Sequence of chain B:
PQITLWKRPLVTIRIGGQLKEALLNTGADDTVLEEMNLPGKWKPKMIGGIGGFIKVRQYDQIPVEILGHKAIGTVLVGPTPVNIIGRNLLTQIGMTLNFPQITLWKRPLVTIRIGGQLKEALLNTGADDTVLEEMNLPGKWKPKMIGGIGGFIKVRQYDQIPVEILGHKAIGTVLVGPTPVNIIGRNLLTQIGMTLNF

Residue-level contacts at the interface:
Residue D29 in chain B interacts with residue A8 in chain A (closest heavy-atom distance 3.1 Å).
Residue G153 in chain B interacts with residue L5 in chain A (closest heavy-atom distance 3.9 Å).
Residue I84 in chain B is in contact with residue L5 in chain A (closest heavy-atom distance 3.7 Å).
Residue R112 in chain B contacts residue A8 in chain A (closest heavy-atom distance 3.4 Å).
Residue D29 in chain B is in contact with residue M9 in chain A (closest heavy-atom distance 4.2 Å).
Residue R8 in chain B contacts residue R3 in chain A (closest heavy-atom distance 3.6 Å).
Residue I188 in chain B is in contact with residue V4 in chain A (closest heavy-atom distance 3.4 Å).
Residue N129 in chain B is in contact with residue L5 in chain A (closest heavy-atom distance 4.1 Å).
Residue N25 in chain B is in contact with residue L5 in chain A (closest heavy-atom distance 2.8 Å).
Residue D30 in chain B interacts with residue A8 in chain A (closest heavy-atom distance 4.0 Å).
Residue G48 in chain B is in contact with residue A8 in chain A (closest heavy-atom distance 2.8 Å).
Residue G27 in chain B is in contact with residue A6 in chain A (closest heavy-atom distance 3.3 Å).
Residue I188 in chain B is in contact with residue A6 in chain A (closest heavy-atom distance 3.9 Å).
Residue R8 in chain B is in contact with residue K1 in chain A (closest heavy-atom distance 4.0 Å).
Residue P81 in chain B contacts residue L5 in chain A (closest heavy-atom distance 3.8 Å).
Residue I50 in chain B interacts with residue A6 in chain A (closest heavy-atom distance 4.2 Å).
Residue G49 in chain B is in contact with residue A6 in chain A (closest heavy-atom distance 3.4 Å).
Residue Q58 in chain B contacts residue M9 in chain A (closest heavy-atom distance 4.1 Å).
Residue G48 in chain B contacts residue A6 in chain A (closest heavy-atom distance 4.0 Å).
Residue I154 in chain B is in contact with residue A6 in chain A (closest heavy-atom distance 4.3 Å).
Residue D134 in chain B interacts with residue V4 in chain A (closest heavy-atom distance 4.2 Å).
Residue A132 in chain B interacts with residue L5 in chain A (closest heavy-atom distance 4.3 Å).
Residue V136 in chain B interacts with residue V4 in chain A (closest heavy-atom distance 3.9 Å).
Residue A132 in chain B is in contact with residue V4 in chain A (closest heavy-atom distance 3.9 Å).
Residue P81 in chain B contacts residue R3 in chain A (closest heavy-atom distance 4.3 Å).
Residue V186 in chain B interacts with residue A6 in chain A (closest heavy-atom distance 4.3 Å).
Residue D30 in chain B interacts with residue E7 in chain A (closest heavy-atom distance 2.6 Å).
Residue L76 in chain B interacts with residue M9 in chain A (closest heavy-atom distance 3.5 Å).
Residue I151 in chain B contacts residue V4 in chain A (closest heavy-atom distance 4.0 Å).
Residue N129 in chain B contacts residue A6 in chain A (closest heavy-atom distance 3.5 Å).
Residue M46 in chain B is in contact with residue M9 in chain A (closest heavy-atom distance 3.6 Å).
Residue G152 in chain B contacts residue A2 in chain A (closest heavy-atom distance 3.0 Å).
Residue G152 in chain B contacts residue R3 in chain A (closest heavy-atom distance 3.3 Å).
Residue I47 in chain B is in contact with residue M9 in chain A (closest heavy-atom distance 3.9 Å).
Residue G153 in chain B contacts residue V4 in chain A (closest heavy-atom distance 3.5 Å).
Residue G48 in chain B contacts residue E7 in chain A (closest heavy-atom distance 3.2 Å).
Residue L23 in chain B is in contact with residue L5 in chain A (closest heavy-atom distance 3.7 Å).
Residue D133 in chain B contacts residue R3 in chain A (closest heavy-atom distance 3.0 Å).
Residue I151 in chain B interacts with residue A2 in chain A (closest heavy-atom distance 4.0 Å).
Residue V32 in chain B is in contact with residue E7 in chain A (closest heavy-atom distance 4.3 Å).
Residue G131 in chain B is in contact with residue R3 in chain A (closest heavy-atom distance 3.6 Å).
Residue A28 in chain B interacts with residue E7 in chain A (closest heavy-atom distance 3.4 Å).
Residue A132 in chain B contacts residue R3 in chain A (closest heavy-atom distance 3.5 Å).
Residue G27 in chain B contacts residue L5 in chain A (closest heavy-atom distance 4.2 Å).
Residue I47 in chain B is in contact with residue E7 in chain A (closest heavy-atom distance 3.4 Å).
Residue D133 in chain B contacts residue A2 in chain A (closest heavy-atom distance 3.9 Å).
Residue I154 in chain B contacts residue L5 in chain A (closest heavy-atom distance 4.0 Å).
Residue G27 in chain B is in contact with residue E7 in chain A (closest heavy-atom distance 3.0 Å).
Residue I154 in chain B contacts residue E7 in chain A (closest heavy-atom distance 3.6 Å).
Residue I50 in chain B is in contact with residue V4 in chain A (closest heavy-atom distance 3.3 Å).
Residue G131 in chain B contacts residue L5 in chain A (closest heavy-atom distance 3.0 Å).
Residue D29 in chain B interacts with residue E7 in chain A (closest heavy-atom distance 3.0 Å).
Residue F157 in chain B interacts with residue R3 in chain A (closest heavy-atom distance 3.8 Å).
Residue D134 in chain B interacts with residue A2 in chain A (closest heavy-atom distance 2.8 Å).
Residue G131 in chain B interacts with residue V4 in chain A (closest heavy-atom distance 4.0 Å).
Residue I47 in chain B contacts residue A8 in chain A (closest heavy-atom distance 3.6 Å).
Residue V82 in chain B contacts residue L5 in chain A (closest heavy-atom distance 3.5 Å).
Residue F157 in chain B is in contact with residue K1 in chain A (closest heavy-atom distance 4.1 Å).
Residue G152 in chain B contacts residue V4 in chain A (closest heavy-atom distance 2.9 Å).
Residue D30 in chain B interacts with residue M9 in chain A (closest heavy-atom distance 3.4 Å).

These two protein chains interact to form a complex.

Sequence of chain A:
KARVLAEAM